The following describes two proteins that form a bound complex.

Sequence of chain A:
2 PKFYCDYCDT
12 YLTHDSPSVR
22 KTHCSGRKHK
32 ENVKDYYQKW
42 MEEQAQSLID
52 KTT

Residue-level contacts at the interface:
Residue L9 in chain B contacts residue K35 in chain A (closest heavy-atom distance 3.9 Å).
Residue L9 in chain B is in contact with residue Q39 in chain A (closest heavy-atom distance 4.0 Å).
Residue T2 in chain B interacts with residue V34 in chain A (closest heavy-atom distance 4.3 Å).
Residue T2 in chain B contacts residue Y8 in chain A (closest heavy-atom distance 4.0 Å).
Residue L5 in chain B contacts residue Y38 in chain A (closest heavy-atom distance 4.6 Å).
Residue F4 in chain B contacts residue K31 in chain A (closest heavy-atom distance 4.5 Å).
Residue T2 in chain B interacts with residue Y38 in chain A (closest heavy-atom distance 3.9 Å).
Residue F13 in chain B contacts residue Y38 in chain A (closest heavy-atom distance 3.8 Å).
Residue L12 in chain B is in contact with residue W41 in chain A (closest heavy-atom distance 3.7 Å).
Residue L9 in chain B is in contact with residue M42 in chain A (closest heavy-atom distance 3.3 Å).
Residue P6 in chain B interacts with residue K35 in chain A (closest heavy-atom distance 4.8 Å).
Residue L12 in chain B interacts with residue M42 in chain A (closest heavy-atom distance 4.4 Å).
Residue L9 in chain B contacts residue Y38 in chain A (closest heavy-atom distance 3.5 Å).
Residue N8 in chain B is in contact with residue M42 in chain A (closest heavy-atom distance 5.0 Å).
Residue L5 in chain B contacts residue K35 in chain A (closest heavy-atom distance 4.5 Å).
Residue L5 in chain B interacts with residue V34 in chain A (closest heavy-atom distance 4.4 Å).

Sequence of chain B:
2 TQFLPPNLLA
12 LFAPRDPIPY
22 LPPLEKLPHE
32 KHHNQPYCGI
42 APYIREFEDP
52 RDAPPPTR